Residue-level contacts at the interface:
Residue M270 in chain B interacts with residue A6 in chain A (closest heavy-atom distance 4.7 Å).
Residue D394 in chain B interacts with residue A3 in chain A (closest heavy-atom distance 4.8 Å).
Residue G293 in chain B interacts with residue A9 in chain A (closest heavy-atom distance 4.4 Å).
Residue R533 in chain B interacts with residue A6 in chain A (closest heavy-atom distance 4.7 Å).
Residue T530 in chain B interacts with residue A6 in chain A (closest heavy-atom distance 4.9 Å).
Residue T272 in chain B is in contact with residue A5 in chain A (closest heavy-atom distance 2.6 Å).
Residue T531 in chain B is in contact with residue A7 in chain A (closest heavy-atom distance 4.5 Å).
Residue D394 in chain B interacts with residue A4 in chain A (closest heavy-atom distance 4.8 Å).
Residue L395 in chain B is in contact with residue A5 in chain A (closest heavy-atom distance 4.2 Å).
Residue T272 in chain B interacts with residue A9 in chain A (closest heavy-atom distance 4.3 Å).
Residue M270 in chain B is in contact with residue A5 in chain A (closest heavy-atom distance 3.0 Å).
Residue W269 in chain B interacts with residue A5 in chain A (closest heavy-atom distance 5.0 Å).
Residue T531 in chain B contacts residue A6 in chain A (closest heavy-atom distance 4.0 Å).
Residue T272 in chain B is in contact with residue A8 in chain A (closest heavy-atom distance 4.0 Å).
Residue F271 in chain B is in contact with residue A7 in chain A (closest heavy-atom distance 3.1 Å).
Residue T272 in chain B is in contact with residue A6 in chain A (closest heavy-atom distance 4.0 Å).
Residue T272 in chain B contacts residue A7 in chain A (closest heavy-atom distance 2.8 Å).
Residue K273 in chain B interacts with residue A7 in chain A (closest heavy-atom distance 4.9 Å).
Residue M270 in chain B contacts residue A7 in chain A (closest heavy-atom distance 4.7 Å).
Residue V532 in chain B contacts residue A3 in chain A (closest heavy-atom distance 4.0 Å).
Residue M534 in chain B is in contact with residue A3 in chain A (closest heavy-atom distance 4.9 Å).
Residue F271 in chain B interacts with residue A5 in chain A (closest heavy-atom distance 3.9 Å).
Residue R533 in chain B interacts with residue A8 in chain A (closest heavy-atom distance 4.5 Å).
Residue M270 in chain B is in contact with residue A4 in chain A (closest heavy-atom distance 3.6 Å).
Residue D394 in chain B is in contact with residue A2 in chain A (closest heavy-atom distance 3.4 Å).
Residue W269 in chain B interacts with residue A6 in chain A (closest heavy-atom distance 3.0 Å).
Residue V532 in chain B interacts with residue A6 in chain A (closest heavy-atom distance 3.7 Å).
Residue W269 in chain B interacts with residue A4 in chain A (closest heavy-atom distance 3.6 Å).
Residue W269 in chain B is in contact with residue A3 in chain A (closest heavy-atom distance 3.1 Å).

Sequence of chain A:
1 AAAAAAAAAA

Sequence of chain B:
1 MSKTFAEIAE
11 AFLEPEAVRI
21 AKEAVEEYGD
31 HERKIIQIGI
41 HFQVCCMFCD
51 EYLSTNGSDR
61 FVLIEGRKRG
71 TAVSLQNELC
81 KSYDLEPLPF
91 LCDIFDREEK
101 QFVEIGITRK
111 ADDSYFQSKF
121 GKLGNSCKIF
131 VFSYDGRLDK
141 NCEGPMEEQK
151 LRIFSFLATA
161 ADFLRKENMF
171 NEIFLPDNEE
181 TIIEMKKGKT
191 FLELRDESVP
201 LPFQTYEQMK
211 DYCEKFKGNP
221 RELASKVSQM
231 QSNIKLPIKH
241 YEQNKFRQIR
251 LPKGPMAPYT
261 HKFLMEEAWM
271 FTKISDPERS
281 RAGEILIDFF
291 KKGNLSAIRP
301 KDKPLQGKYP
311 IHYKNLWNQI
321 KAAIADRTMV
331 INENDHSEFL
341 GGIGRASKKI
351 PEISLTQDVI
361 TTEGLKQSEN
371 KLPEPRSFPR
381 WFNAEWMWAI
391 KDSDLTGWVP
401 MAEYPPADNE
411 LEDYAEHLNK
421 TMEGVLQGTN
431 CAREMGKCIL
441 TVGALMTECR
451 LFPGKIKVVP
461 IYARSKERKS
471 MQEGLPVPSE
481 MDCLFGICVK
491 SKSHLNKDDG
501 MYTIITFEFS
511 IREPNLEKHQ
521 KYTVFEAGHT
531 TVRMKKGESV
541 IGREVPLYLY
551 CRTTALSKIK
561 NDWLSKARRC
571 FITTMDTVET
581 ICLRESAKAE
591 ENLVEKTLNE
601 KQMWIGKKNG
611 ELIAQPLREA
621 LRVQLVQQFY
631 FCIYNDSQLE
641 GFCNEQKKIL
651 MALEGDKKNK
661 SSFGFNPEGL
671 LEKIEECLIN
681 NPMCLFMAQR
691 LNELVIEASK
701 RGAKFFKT

This data describes a binding interaction between two proteins.